Sequence of chain B:
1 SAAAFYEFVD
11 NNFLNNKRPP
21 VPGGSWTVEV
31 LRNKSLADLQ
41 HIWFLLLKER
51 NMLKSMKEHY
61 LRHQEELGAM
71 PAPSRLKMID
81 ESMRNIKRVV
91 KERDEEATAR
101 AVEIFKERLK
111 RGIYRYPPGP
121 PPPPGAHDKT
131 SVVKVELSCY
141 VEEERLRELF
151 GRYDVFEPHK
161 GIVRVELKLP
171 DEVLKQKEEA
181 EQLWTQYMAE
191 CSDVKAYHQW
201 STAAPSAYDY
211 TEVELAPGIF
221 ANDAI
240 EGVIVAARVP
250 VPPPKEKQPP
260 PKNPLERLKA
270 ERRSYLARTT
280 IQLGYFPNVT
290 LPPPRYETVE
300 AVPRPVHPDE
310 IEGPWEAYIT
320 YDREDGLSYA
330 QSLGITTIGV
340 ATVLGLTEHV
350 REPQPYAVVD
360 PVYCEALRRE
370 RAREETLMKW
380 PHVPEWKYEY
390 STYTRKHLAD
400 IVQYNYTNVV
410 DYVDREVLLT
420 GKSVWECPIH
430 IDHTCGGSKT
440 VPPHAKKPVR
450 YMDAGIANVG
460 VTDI

Sequence of chain A:
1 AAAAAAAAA

Residue-level contacts at the interface:
Residue P71 in chain B is in contact with residue A8 in chain A (closest heavy-atom distance 4.3 Å).
Residue Y411 in chain B contacts residue A7 in chain A (closest heavy-atom distance 3.4 Å).
Residue M70 in chain B contacts residue A8 in chain A (closest heavy-atom distance 4.2 Å).
Residue K17 in chain B is in contact with residue A2 in chain A (closest heavy-atom distance 4.1 Å).
Residue R18 in chain B is in contact with residue A1 in chain A (closest heavy-atom distance 3.3 Å).
Residue G68 in chain B interacts with residue A4 in chain A (closest heavy-atom distance 5.0 Å).
Residue A72 in chain B is in contact with residue A8 in chain A (closest heavy-atom distance 4.5 Å).
Residue E415 in chain B contacts residue A9 in chain A (closest heavy-atom distance 4.2 Å).
Residue A69 in chain B interacts with residue A8 in chain A (closest heavy-atom distance 4.9 Å).
Residue A69 in chain B contacts residue A5 in chain A (closest heavy-atom distance 3.3 Å).
Residue E66 in chain B interacts with residue A4 in chain A (closest heavy-atom distance 4.5 Å).
Residue A69 in chain B contacts residue A6 in chain A (closest heavy-atom distance 3.1 Å).
Residue N16 in chain B contacts residue A2 in chain A (closest heavy-atom distance 3.0 Å).
Residue K17 in chain B is in contact with residue A1 in chain A (closest heavy-atom distance 3.8 Å).
Residue A69 in chain B contacts residue A7 in chain A (closest heavy-atom distance 4.3 Å).
Residue R18 in chain B interacts with residue A2 in chain A (closest heavy-atom distance 3.7 Å).
Residue V412 in chain B is in contact with residue A9 in chain A (closest heavy-atom distance 4.1 Å).
Residue P73 in chain B is in contact with residue A9 in chain A (closest heavy-atom distance 3.8 Å).
Residue P73 in chain B interacts with residue A8 in chain A (closest heavy-atom distance 3.5 Å).
Residue Y411 in chain B is in contact with residue A6 in chain A (closest heavy-atom distance 4.4 Å).
Residue L67 in chain B interacts with residue A4 in chain A (closest heavy-atom distance 3.2 Å).
Residue E415 in chain B contacts residue A8 in chain A (closest heavy-atom distance 4.9 Å).
Residue N16 in chain B is in contact with residue A1 in chain A (closest heavy-atom distance 3.9 Å).
Residue G68 in chain B contacts residue A5 in chain A (closest heavy-atom distance 4.2 Å).
Residue L67 in chain B contacts residue A5 in chain A (closest heavy-atom distance 4.9 Å).

This data describes a binding interaction between two proteins.